Interface contacts:
Residue M119 in chain B contacts residue E436 in chain A (closest heavy-atom distance 3.8 Å).
Residue M119 in chain B is in contact with residue V408 in chain A (closest heavy-atom distance 4.1 Å).
Residue Q118 in chain B is in contact with residue R456 in chain A (closest heavy-atom distance 4.1 Å).

Sequence of chain A:
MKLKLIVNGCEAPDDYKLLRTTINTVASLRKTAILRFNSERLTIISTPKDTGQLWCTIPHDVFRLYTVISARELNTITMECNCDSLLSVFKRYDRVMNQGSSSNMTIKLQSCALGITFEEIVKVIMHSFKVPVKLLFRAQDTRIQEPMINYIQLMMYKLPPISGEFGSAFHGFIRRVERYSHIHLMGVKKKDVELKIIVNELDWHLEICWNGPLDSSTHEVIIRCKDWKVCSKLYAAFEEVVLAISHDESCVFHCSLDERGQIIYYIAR

These two protein chains interact to form a complex.

Sequence of chain B:
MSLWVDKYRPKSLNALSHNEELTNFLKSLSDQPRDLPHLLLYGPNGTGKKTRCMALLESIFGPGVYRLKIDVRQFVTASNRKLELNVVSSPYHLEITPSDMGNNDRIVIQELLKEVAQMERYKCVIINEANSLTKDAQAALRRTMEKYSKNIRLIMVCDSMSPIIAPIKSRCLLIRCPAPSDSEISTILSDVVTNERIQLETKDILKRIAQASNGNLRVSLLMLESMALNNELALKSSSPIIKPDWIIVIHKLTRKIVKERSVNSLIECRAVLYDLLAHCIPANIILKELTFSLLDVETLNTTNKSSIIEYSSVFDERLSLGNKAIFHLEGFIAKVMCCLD